Interface contacts:
Residue I117 in chain B contacts residue I117 in chain A (closest heavy-atom distance 3.1 Å).
Residue S119 in chain B contacts residue Y81 in chain A (closest heavy-atom distance 2.6 Å).
Residue L79 in chain B is in contact with residue Y81 in chain A (closest heavy-atom distance 3.9 Å).
Residue S120 in chain B contacts residue K115 in chain A (closest heavy-atom distance 4.5 Å).
Residue W12 in chain B contacts residue E154 in chain A (closest heavy-atom distance 4.6 Å).
Residue I87 in chain B interacts with residue L79 in chain A (closest heavy-atom distance 3.7 Å).
Residue P111 in chain B interacts with residue N122 in chain A (closest heavy-atom distance 3.9 Å).
Residue Y81 in chain B is in contact with residue I117 in chain A (closest heavy-atom distance 3.6 Å).
Residue I87 in chain B contacts residue I84 in chain A (closest heavy-atom distance 4.2 Å).
Residue L79 in chain B is in contact with residue I117 in chain A (closest heavy-atom distance 4.5 Å).
Residue L88 in chain B is in contact with residue S119 in chain A (closest heavy-atom distance 3.7 Å).
Residue S110 in chain B contacts residue D123 in chain A (closest heavy-atom distance 2.6 Å).
Residue P111 in chain B is in contact with residue D123 in chain A (closest heavy-atom distance 3.4 Å).
Residue S120 in chain B interacts with residue P111 in chain A (closest heavy-atom distance 4.2 Å).
Residue K106 in chain B is in contact with residue N122 in chain A (closest heavy-atom distance 4.6 Å).
Residue N122 in chain B interacts with residue P111 in chain A (closest heavy-atom distance 3.4 Å).
Residue V11 in chain B contacts residue K153 in chain A (closest heavy-atom distance 4.9 Å).
Residue I87 in chain B interacts with residue I87 in chain A (closest heavy-atom distance 4.2 Å).
Residue D123 in chain B is in contact with residue R17 in chain A (closest heavy-atom distance 4.6 Å).
Residue A125 in chain B is in contact with residue E154 in chain A (closest heavy-atom distance 4.8 Å).
Residue Y81 in chain B contacts residue V11 in chain A (closest heavy-atom distance 4.3 Å).
Residue V11 in chain B is in contact with residue E154 in chain A (closest heavy-atom distance 3.2 Å).
Residue L88 in chain B is in contact with residue L79 in chain A (closest heavy-atom distance 4.3 Å).
Residue Y81 in chain B is in contact with residue S119 in chain A (closest heavy-atom distance 4.2 Å).
Residue L88 in chain B contacts residue P78 in chain A (closest heavy-atom distance 4.1 Å).
Residue D123 in chain B interacts with residue P111 in chain A (closest heavy-atom distance 3.6 Å).
Residue V11 in chain B interacts with residue R156 in chain A (closest heavy-atom distance 3.9 Å).
Residue W12 in chain B is in contact with residue W12 in chain A (closest heavy-atom distance 3.3 Å).
Residue K106 in chain B is in contact with residue L121 in chain A (closest heavy-atom distance 3.2 Å).
Residue N85 in chain B contacts residue S119 in chain A (closest heavy-atom distance 2.5 Å).
Residue K115 in chain B interacts with residue W12 in chain A (closest heavy-atom distance 4.9 Å).
Residue N85 in chain B contacts residue D123 in chain A (closest heavy-atom distance 3.4 Å).
Residue T234 in chain B is in contact with residue F108 in chain A (closest heavy-atom distance 3.4 Å).
Residue L121 in chain B contacts residue P111 in chain A (closest heavy-atom distance 4.0 Å).
Residue K115 in chain B contacts residue V11 in chain A (closest heavy-atom distance 2.7 Å).
Residue P111 in chain B contacts residue E124 in chain A (closest heavy-atom distance 3.7 Å).
Residue D103 in chain B is in contact with residue I236 in chain A (closest heavy-atom distance 4.9 Å).
Residue L88 in chain B interacts with residue T77 in chain A (closest heavy-atom distance 4.4 Å).
Residue W12 in chain B is in contact with residue V11 in chain A (closest heavy-atom distance 3.3 Å).
Residue D123 in chain B is in contact with residue S110 in chain A (closest heavy-atom distance 4.9 Å).
Residue I117 in chain B contacts residue W12 in chain A (closest heavy-atom distance 3.9 Å).
Residue K106 in chain B is in contact with residue D123 in chain A (closest heavy-atom distance 3.0 Å).
Residue I117 in chain B interacts with residue Y81 in chain A (closest heavy-atom distance 3.5 Å).
Residue E154 in chain B is in contact with residue V11 in chain A (closest heavy-atom distance 4.2 Å).
Residue I84 in chain B interacts with residue I117 in chain A (closest heavy-atom distance 4.0 Å).
Residue I84 in chain B contacts residue L79 in chain A (closest heavy-atom distance 4.0 Å).
Residue L121 in chain B interacts with residue F108 in chain A (closest heavy-atom distance 4.2 Å).
Residue K106 in chain B is in contact with residue S120 in chain A (closest heavy-atom distance 3.1 Å).
Residue A112 in chain B interacts with residue D123 in chain A (closest heavy-atom distance 3.7 Å).
Residue I84 in chain B is in contact with residue S119 in chain A (closest heavy-atom distance 4.3 Å).
Residue Y81 in chain B is in contact with residue W12 in chain A (closest heavy-atom distance 3.2 Å).
Residue S119 in chain B contacts residue K115 in chain A (closest heavy-atom distance 4.7 Å).
Residue L79 in chain B is in contact with residue I84 in chain A (closest heavy-atom distance 3.9 Å).
Residue Y81 in chain B interacts with residue L118 in chain A (closest heavy-atom distance 3.1 Å).

These two protein chains interact to form a complex.

Sequence of chain B:
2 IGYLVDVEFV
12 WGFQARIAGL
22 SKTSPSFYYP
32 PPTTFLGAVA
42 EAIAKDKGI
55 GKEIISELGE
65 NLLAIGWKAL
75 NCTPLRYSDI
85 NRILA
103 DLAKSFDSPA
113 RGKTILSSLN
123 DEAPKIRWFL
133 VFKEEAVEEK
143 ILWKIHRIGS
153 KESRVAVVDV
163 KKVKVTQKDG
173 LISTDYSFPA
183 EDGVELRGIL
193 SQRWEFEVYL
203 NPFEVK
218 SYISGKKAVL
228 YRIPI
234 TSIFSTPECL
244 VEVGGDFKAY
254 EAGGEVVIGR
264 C

Sequence of chain A:
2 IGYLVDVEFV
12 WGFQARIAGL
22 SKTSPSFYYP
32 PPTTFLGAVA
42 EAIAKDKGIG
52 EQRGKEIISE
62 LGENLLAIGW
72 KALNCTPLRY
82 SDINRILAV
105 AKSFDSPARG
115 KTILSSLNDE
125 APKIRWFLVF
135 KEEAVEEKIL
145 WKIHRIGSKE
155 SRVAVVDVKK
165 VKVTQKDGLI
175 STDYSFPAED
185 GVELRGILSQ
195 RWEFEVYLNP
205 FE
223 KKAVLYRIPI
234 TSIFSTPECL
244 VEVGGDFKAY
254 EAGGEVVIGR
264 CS